This data describes a binding interaction between two proteins.

Sequence of the second protein:
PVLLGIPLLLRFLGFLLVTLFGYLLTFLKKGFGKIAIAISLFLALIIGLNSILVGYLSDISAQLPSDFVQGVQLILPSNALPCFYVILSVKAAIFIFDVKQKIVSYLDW

Contacts between the two chains:
Residue L77 in the second protein is in contact with residue F65 in the first protein (closest heavy-atom distance 3.5 Å).
Residue I76 in the second protein contacts residue G57 in the first protein (closest heavy-atom distance 4.9 Å).
Residue G72 in the second protein contacts residue V54 in the first protein (closest heavy-atom distance 3.5 Å).
Residue A81 in the second protein is in contact with residue F65 in the first protein (closest heavy-atom distance 3.6 Å).
Residue L75 in the second protein is in contact with residue V54 in the first protein (closest heavy-atom distance 4.3 Å).
Residue V73 in the second protein is in contact with residue G61 in the first protein (closest heavy-atom distance 3.9 Å).
Residue I88 in the second protein interacts with residue F68 in the first protein (closest heavy-atom distance 4.6 Å).
Residue L82 in the second protein contacts residue F65 in the first protein (closest heavy-atom distance 3.7 Å).
Residue G72 in the second protein is in contact with residue A58 in the first protein (closest heavy-atom distance 3.8 Å).
Residue F69 in the second protein interacts with residue I60 in the first protein (closest heavy-atom distance 4.4 Å).
Residue D68 in the second protein is in contact with residue V53 in the first protein (closest heavy-atom distance 4.0 Å).
Residue I88 in the second protein contacts residue T69 in the first protein (closest heavy-atom distance 3.8 Å).
Residue V73 in the second protein is in contact with residue A58 in the first protein (closest heavy-atom distance 4.2 Å).
Residue I88 in the second protein is in contact with residue A72 in the first protein (closest heavy-atom distance 4.2 Å).
Residue G72 in the second protein contacts residue G57 in the first protein (closest heavy-atom distance 4.3 Å).
Residue Q71 in the second protein contacts residue V54 in the first protein (closest heavy-atom distance 3.7 Å).
Residue I76 in the second protein interacts with residue A58 in the first protein (closest heavy-atom distance 3.0 Å).
Residue F69 in the second protein contacts residue V56 in the first protein (closest heavy-atom distance 3.5 Å).
Residue V73 in the second protein is in contact with residue G57 in the first protein (closest heavy-atom distance 3.4 Å).
Residue F85 in the second protein contacts residue F68 in the first protein (closest heavy-atom distance 4.1 Å).
Residue I76 in the second protein contacts residue I62 in the first protein (closest heavy-atom distance 3.5 Å).
Residue F69 in the second protein interacts with residue G57 in the first protein (closest heavy-atom distance 3.7 Å).
Residue I76 in the second protein contacts residue G61 in the first protein (closest heavy-atom distance 4.0 Å).
Residue F69 in the second protein contacts residue V53 in the first protein (closest heavy-atom distance 3.8 Å).
Residue F85 in the second protein contacts residue F65 in the first protein (closest heavy-atom distance 4.8 Å).

Sequence of the first protein:
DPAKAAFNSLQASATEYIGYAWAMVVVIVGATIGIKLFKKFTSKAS